Sequence of protein 1:
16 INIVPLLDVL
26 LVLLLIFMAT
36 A

Interface contacts:
Residue A162 in protein 2 is in contact with residue T35 in protein 1 (closest heavy-atom distance 2.8 Å).
Residue Y139 in protein 2 interacts with residue N17 in protein 1 (closest heavy-atom distance 3.1 Å).
Residue A168 in protein 2 interacts with residue F32 in protein 1 (closest heavy-atom distance 4.9 Å).
Residue Y139 in protein 2 is in contact with residue P20 in protein 1 (closest heavy-atom distance 3.8 Å).
Residue T145 in protein 2 is in contact with residue L25 in protein 1 (closest heavy-atom distance 4.5 Å).
Residue L175 in protein 2 interacts with residue L25 in protein 1 (closest heavy-atom distance 4.0 Å).
Residue L164 in protein 2 is in contact with residue T35 in protein 1 (closest heavy-atom distance 4.0 Å).
Residue G134 in protein 2 interacts with residue I16 in protein 1 (closest heavy-atom distance 4.3 Å).
Residue I149 in protein 2 is in contact with residue L28 in protein 1 (closest heavy-atom distance 3.9 Å).
Residue P138 in protein 2 interacts with residue L21 in protein 1 (closest heavy-atom distance 4.6 Å).
Residue F153 in protein 2 interacts with residue L28 in protein 1 (closest heavy-atom distance 4.0 Å).
Residue A185 in protein 2 interacts with residue I16 in protein 1 (closest heavy-atom distance 4.4 Å).
Residue P138 in protein 2 interacts with residue I16 in protein 1 (closest heavy-atom distance 4.6 Å).
Residue L156 in protein 2 contacts residue T35 in protein 1 (closest heavy-atom distance 3.5 Å).
Residue I186 in protein 2 contacts residue I16 in protein 1 (closest heavy-atom distance 4.8 Å).
Residue A162 in protein 2 contacts residue A36 in protein 1 (closest heavy-atom distance 4.2 Å).
Residue L142 in protein 2 interacts with residue V24 in protein 1 (closest heavy-atom distance 4.4 Å).
Residue I171 in protein 2 contacts residue L29 in protein 1 (closest heavy-atom distance 4.9 Å).
Residue T163 in protein 2 is in contact with residue A36 in protein 1 (closest heavy-atom distance 5.0 Å).
Residue V146 in protein 2 is in contact with residue V24 in protein 1 (closest heavy-atom distance 4.9 Å).
Residue P138 in protein 2 contacts residue N17 in protein 1 (closest heavy-atom distance 4.8 Å).
Residue F153 in protein 2 contacts residue I31 in protein 1 (closest heavy-atom distance 3.2 Å).
Residue L182 in protein 2 interacts with residue L21 in protein 1 (closest heavy-atom distance 4.8 Å).
Residue L156 in protein 2 contacts residue I31 in protein 1 (closest heavy-atom distance 4.2 Å).
Residue T163 in protein 2 is in contact with residue T35 in protein 1 (closest heavy-atom distance 2.8 Å).
Residue L142 in protein 2 contacts residue L21 in protein 1 (closest heavy-atom distance 3.5 Å).
Residue L142 in protein 2 interacts with residue P20 in protein 1 (closest heavy-atom distance 3.6 Å).
Residue L164 in protein 2 contacts residue F32 in protein 1 (closest heavy-atom distance 3.1 Å).
Residue I149 in protein 2 interacts with residue L25 in protein 1 (closest heavy-atom distance 4.8 Å).
Residue V167 in protein 2 interacts with residue T35 in protein 1 (closest heavy-atom distance 4.0 Å).
Residue I171 in protein 2 contacts residue L28 in protein 1 (closest heavy-atom distance 3.6 Å).
Residue A162 in protein 2 contacts residue A34 in protein 1 (closest heavy-atom distance 4.0 Å).
Residue V189 in protein 2 is in contact with residue I16 in protein 1 (closest heavy-atom distance 3.8 Å).
Residue V167 in protein 2 is in contact with residue F32 in protein 1 (closest heavy-atom distance 3.6 Å).
Residue I171 in protein 2 interacts with residue F32 in protein 1 (closest heavy-atom distance 3.3 Å).

Sequence of protein 2:
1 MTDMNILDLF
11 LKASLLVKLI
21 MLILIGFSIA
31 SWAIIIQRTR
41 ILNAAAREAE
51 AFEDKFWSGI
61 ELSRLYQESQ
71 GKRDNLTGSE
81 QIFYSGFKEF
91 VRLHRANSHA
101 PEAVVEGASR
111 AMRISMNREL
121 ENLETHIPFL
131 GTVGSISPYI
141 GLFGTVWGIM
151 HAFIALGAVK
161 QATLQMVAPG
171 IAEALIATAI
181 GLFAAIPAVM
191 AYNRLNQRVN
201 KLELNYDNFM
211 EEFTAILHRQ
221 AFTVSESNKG

These two protein chains interact to form a complex.